Sequence of chain B:
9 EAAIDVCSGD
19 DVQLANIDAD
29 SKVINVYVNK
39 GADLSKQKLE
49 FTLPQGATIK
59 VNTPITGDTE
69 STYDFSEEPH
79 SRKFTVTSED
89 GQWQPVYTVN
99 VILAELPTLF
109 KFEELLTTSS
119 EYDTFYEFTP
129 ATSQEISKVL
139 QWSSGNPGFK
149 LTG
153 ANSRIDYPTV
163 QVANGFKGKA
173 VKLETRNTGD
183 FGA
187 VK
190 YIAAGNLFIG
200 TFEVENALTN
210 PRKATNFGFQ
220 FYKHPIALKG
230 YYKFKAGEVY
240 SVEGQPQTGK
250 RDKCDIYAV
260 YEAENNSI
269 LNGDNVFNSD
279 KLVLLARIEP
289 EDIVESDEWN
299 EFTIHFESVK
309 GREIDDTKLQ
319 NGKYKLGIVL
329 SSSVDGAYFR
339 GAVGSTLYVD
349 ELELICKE

Sequence of chain A:
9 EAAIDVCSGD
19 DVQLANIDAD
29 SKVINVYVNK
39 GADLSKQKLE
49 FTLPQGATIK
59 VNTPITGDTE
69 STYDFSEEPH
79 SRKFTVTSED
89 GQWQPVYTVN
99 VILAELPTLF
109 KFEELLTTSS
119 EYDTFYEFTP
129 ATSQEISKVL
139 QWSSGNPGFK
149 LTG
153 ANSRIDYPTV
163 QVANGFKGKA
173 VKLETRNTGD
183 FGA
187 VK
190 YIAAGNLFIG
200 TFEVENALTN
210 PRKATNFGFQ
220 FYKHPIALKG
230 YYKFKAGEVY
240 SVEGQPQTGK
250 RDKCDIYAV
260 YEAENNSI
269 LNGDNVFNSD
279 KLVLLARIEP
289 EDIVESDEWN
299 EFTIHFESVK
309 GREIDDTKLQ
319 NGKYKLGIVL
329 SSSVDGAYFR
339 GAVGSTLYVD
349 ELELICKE

This data describes a binding interaction between two proteins.

Residue-level contacts at the interface:
Residue I225 in chain A contacts residue H303 in chain B (closest heavy-atom distance 3.4 Å).
Residue E356 in chain A interacts with residue F300 in chain B (closest heavy-atom distance 3.4 Å).
Residue D290 in chain A interacts with residue E356 in chain B (closest heavy-atom distance 4.9 Å).
Residue E356 in chain A is in contact with residue K228 in chain B (closest heavy-atom distance 4.6 Å).
Residue I353 in chain A contacts residue T301 in chain B (closest heavy-atom distance 3.9 Å).
Residue I225 in chain A is in contact with residue I225 in chain B (closest heavy-atom distance 3.5 Å).
Residue I302 in chain A is in contact with residue I225 in chain B (closest heavy-atom distance 4.4 Å).
Residue T301 in chain A contacts residue E356 in chain B (closest heavy-atom distance 2.8 Å).
Residue K228 in chain A interacts with residue I353 in chain B (closest heavy-atom distance 4.5 Å).
Residue K355 in chain A is in contact with residue H303 in chain B (closest heavy-atom distance 4.2 Å).
Residue A226 in chain A interacts with residue I353 in chain B (closest heavy-atom distance 4.9 Å).
Residue A226 in chain A contacts residue I225 in chain B (closest heavy-atom distance 3.9 Å).
Residue E356 in chain A is in contact with residue T301 in chain B (closest heavy-atom distance 2.8 Å).
Residue E356 in chain A is in contact with residue I302 in chain B (closest heavy-atom distance 4.9 Å).
Residue T301 in chain A contacts residue I353 in chain B (closest heavy-atom distance 3.9 Å).
Residue H303 in chain A contacts residue F304 in chain B (closest heavy-atom distance 4.2 Å).
Residue E351 in chain A interacts with residue K228 in chain B (closest heavy-atom distance 4.1 Å).
Residue I225 in chain A contacts residue T301 in chain B (closest heavy-atom distance 4.0 Å).
Residue E356 in chain A interacts with residue D290 in chain B (closest heavy-atom distance 4.9 Å).
Residue I353 in chain A is in contact with residue K228 in chain B (closest heavy-atom distance 4.5 Å).
Residue F300 in chain A is in contact with residue E356 in chain B (closest heavy-atom distance 3.4 Å).
Residue F304 in chain A is in contact with residue H303 in chain B (closest heavy-atom distance 4.2 Å).
Residue T301 in chain A is in contact with residue I225 in chain B (closest heavy-atom distance 4.0 Å).
Residue K355 in chain A is in contact with residue T301 in chain B (closest heavy-atom distance 3.7 Å).
Residue E299 in chain A contacts residue E356 in chain B (closest heavy-atom distance 2.7 Å).
Residue K228 in chain A is in contact with residue E356 in chain B (closest heavy-atom distance 4.6 Å).
Residue E305 in chain A interacts with residue K355 in chain B (closest heavy-atom distance 3.4 Å).
Residue I353 in chain A interacts with residue A226 in chain B (closest heavy-atom distance 4.9 Å).
Residue I225 in chain A is in contact with residue A226 in chain B (closest heavy-atom distance 3.9 Å).
Residue T301 in chain A interacts with residue K355 in chain B (closest heavy-atom distance 3.7 Å).
Residue E305 in chain A contacts residue H223 in chain B (closest heavy-atom distance 4.3 Å).
Residue K228 in chain A is in contact with residue E351 in chain B (closest heavy-atom distance 4.2 Å).
Residue E356 in chain A interacts with residue E299 in chain B (closest heavy-atom distance 2.7 Å).
Residue C354 in chain A contacts residue T301 in chain B (closest heavy-atom distance 3.4 Å).
Residue H223 in chain A contacts residue H303 in chain B (closest heavy-atom distance 4.7 Å).
Residue H303 in chain A interacts with residue H223 in chain B (closest heavy-atom distance 4.7 Å).
Residue I225 in chain A contacts residue I302 in chain B (closest heavy-atom distance 4.4 Å).
Residue H303 in chain A interacts with residue K355 in chain B (closest heavy-atom distance 4.2 Å).
Residue T301 in chain A interacts with residue C354 in chain B (closest heavy-atom distance 3.4 Å).
Residue H303 in chain A contacts residue H303 in chain B (closest heavy-atom distance 2.8 Å).
Residue K355 in chain A is in contact with residue E305 in chain B (closest heavy-atom distance 3.4 Å).
Residue H223 in chain A is in contact with residue E305 in chain B (closest heavy-atom distance 4.3 Å).
Residue H303 in chain A contacts residue I225 in chain B (closest heavy-atom distance 3.4 Å).
Residue I302 in chain A is in contact with residue E356 in chain B (closest heavy-atom distance 4.9 Å).